Sequence of protein 2:
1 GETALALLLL

The following describes two proteins that form a bound complex.

Sequence of protein 1:
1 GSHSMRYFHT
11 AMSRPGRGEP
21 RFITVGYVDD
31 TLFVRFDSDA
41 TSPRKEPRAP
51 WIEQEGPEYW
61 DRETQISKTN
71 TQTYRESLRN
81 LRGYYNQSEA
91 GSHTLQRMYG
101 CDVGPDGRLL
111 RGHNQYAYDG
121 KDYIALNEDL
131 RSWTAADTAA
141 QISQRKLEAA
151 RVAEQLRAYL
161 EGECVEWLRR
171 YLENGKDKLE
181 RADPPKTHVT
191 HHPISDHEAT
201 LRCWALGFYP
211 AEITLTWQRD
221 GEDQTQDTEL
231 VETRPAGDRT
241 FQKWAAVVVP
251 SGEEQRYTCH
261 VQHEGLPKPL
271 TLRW

Residue-level contacts at the interface:
Residue H9 in protein 1 contacts residue E2 in protein 2 (closest heavy-atom distance 2.9 Å).
Residue L156 in protein 1 interacts with residue L8 in protein 2 (closest heavy-atom distance 4.2 Å).
Residue Y7 in protein 1 interacts with residue E2 in protein 2 (closest heavy-atom distance 3.5 Å).
Residue I66 in protein 1 interacts with residue E2 in protein 2 (closest heavy-atom distance 3.9 Å).
Residue E163 in protein 1 is in contact with residue E2 in protein 2 (closest heavy-atom distance 3.8 Å).
Residue T69 in protein 1 is in contact with residue L7 in protein 2 (closest heavy-atom distance 4.7 Å).
Residue R97 in protein 1 contacts residue T3 in protein 2 (closest heavy-atom distance 4.2 Å).
Residue Y84 in protein 1 is in contact with residue L10 in protein 2 (closest heavy-atom distance 2.8 Å).
Residue N80 in protein 1 interacts with residue L10 in protein 2 (closest heavy-atom distance 2.9 Å).
Residue Q155 in protein 1 interacts with residue L5 in protein 2 (closest heavy-atom distance 3.5 Å).
Residue Y123 in protein 1 interacts with residue L10 in protein 2 (closest heavy-atom distance 4.3 Å).
Residue L81 in protein 1 contacts residue L10 in protein 2 (closest heavy-atom distance 4.3 Å).
Residue N70 in protein 1 contacts residue E2 in protein 2 (closest heavy-atom distance 4.5 Å).
Residue S77 in protein 1 is in contact with residue L9 in protein 2 (closest heavy-atom distance 4.0 Å).
Residue L147 in protein 1 is in contact with residue L8 in protein 2 (closest heavy-atom distance 3.6 Å).
Residue I124 in protein 1 is in contact with residue L10 in protein 2 (closest heavy-atom distance 4.7 Å).
Residue N80 in protein 1 contacts residue L9 in protein 2 (closest heavy-atom distance 3.8 Å).
Residue T73 in protein 1 contacts residue L7 in protein 2 (closest heavy-atom distance 3.9 Å).
Residue T73 in protein 1 contacts residue L8 in protein 2 (closest heavy-atom distance 3.2 Å).
Residue Y159 in protein 1 interacts with residue T3 in protein 2 (closest heavy-atom distance 3.4 Å).
Residue S77 in protein 1 contacts residue L10 in protein 2 (closest heavy-atom distance 3.0 Å).
Residue L147 in protein 1 interacts with residue L10 in protein 2 (closest heavy-atom distance 3.8 Å).
Residue Y99 in protein 1 is in contact with residue T3 in protein 2 (closest heavy-atom distance 3.2 Å).
Residue I66 in protein 1 is in contact with residue A4 in protein 2 (closest heavy-atom distance 4.0 Å).
Residue S143 in protein 1 contacts residue L10 in protein 2 (closest heavy-atom distance 3.1 Å).
Residue T24 in protein 1 contacts residue E2 in protein 2 (closest heavy-atom distance 3.5 Å).
Residue K45 in protein 1 contacts residue E2 in protein 2 (closest heavy-atom distance 3.1 Å).
Residue Y116 in protein 1 contacts residue L8 in protein 2 (closest heavy-atom distance 3.5 Å).
Residue R62 in protein 1 interacts with residue E2 in protein 2 (closest heavy-atom distance 3.3 Å).
Residue N70 in protein 1 interacts with residue L5 in protein 2 (closest heavy-atom distance 4.4 Å).
Residue E63 in protein 1 interacts with residue E2 in protein 2 (closest heavy-atom distance 2.9 Å).
Residue E76 in protein 1 interacts with residue L9 in protein 2 (closest heavy-atom distance 3.5 Å).
Residue V152 in protein 1 interacts with residue L8 in protein 2 (closest heavy-atom distance 3.2 Å).
Residue Y171 in protein 1 interacts with residue G1 in protein 2 (closest heavy-atom distance 2.6 Å).
Residue T73 in protein 1 contacts residue L9 in protein 2 (closest heavy-atom distance 3.9 Å).
Residue L156 in protein 1 interacts with residue L5 in protein 2 (closest heavy-atom distance 4.1 Å).
Residue N70 in protein 1 contacts residue L7 in protein 2 (closest heavy-atom distance 4.7 Å).
Residue Y99 in protein 1 is in contact with residue E2 in protein 2 (closest heavy-atom distance 2.6 Å).
Residue R97 in protein 1 interacts with residue L8 in protein 2 (closest heavy-atom distance 3.9 Å).
Residue R62 in protein 1 is in contact with residue A4 in protein 2 (closest heavy-atom distance 4.6 Å).
Residue L147 in protein 1 interacts with residue L9 in protein 2 (closest heavy-atom distance 4.4 Å).
Residue Y116 in protein 1 is in contact with residue L10 in protein 2 (closest heavy-atom distance 3.5 Å).
Residue I66 in protein 1 contacts residue T3 in protein 2 (closest heavy-atom distance 3.6 Å).
Residue K146 in protein 1 is in contact with residue L9 in protein 2 (closest heavy-atom distance 4.2 Å).
Residue N70 in protein 1 contacts residue A6 in protein 2 (closest heavy-atom distance 3.1 Å).
Residue M5 in protein 1 contacts residue G1 in protein 2 (closest heavy-atom distance 3.7 Å).
Residue T69 in protein 1 interacts with residue A6 in protein 2 (closest heavy-atom distance 3.5 Å).
Residue K146 in protein 1 contacts residue L10 in protein 2 (closest heavy-atom distance 3.6 Å).
Residue I66 in protein 1 contacts residue A6 in protein 2 (closest heavy-atom distance 3.6 Å).
Residue S67 in protein 1 interacts with residue E2 in protein 2 (closest heavy-atom distance 4.0 Å).
Residue L95 in protein 1 is in contact with residue L10 in protein 2 (closest heavy-atom distance 4.0 Å).
Residue T73 in protein 1 is in contact with residue A6 in protein 2 (closest heavy-atom distance 2.6 Å).
Residue W167 in protein 1 interacts with residue G1 in protein 2 (closest heavy-atom distance 3.4 Å).
Residue Y159 in protein 1 interacts with residue E2 in protein 2 (closest heavy-atom distance 3.7 Å).
Residue Y7 in protein 1 contacts residue G1 in protein 2 (closest heavy-atom distance 3.0 Å).
Residue Y159 in protein 1 contacts residue G1 in protein 2 (closest heavy-atom distance 2.7 Å).
Residue Y59 in protein 1 contacts residue G1 in protein 2 (closest heavy-atom distance 4.2 Å).
Residue E63 in protein 1 interacts with residue G1 in protein 2 (closest heavy-atom distance 3.4 Å).
Residue S77 in protein 1 interacts with residue L8 in protein 2 (closest heavy-atom distance 4.1 Å).
Residue R62 in protein 1 interacts with residue G1 in protein 2 (closest heavy-atom distance 4.3 Å).